Sequence of the first protein:
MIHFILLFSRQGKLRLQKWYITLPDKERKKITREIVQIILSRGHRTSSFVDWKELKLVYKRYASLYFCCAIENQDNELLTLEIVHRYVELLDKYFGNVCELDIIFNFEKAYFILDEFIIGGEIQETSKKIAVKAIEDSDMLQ

This data describes a binding interaction between two proteins.

Interface contacts:
Residue C99 in the first protein interacts with residue L164 in the second protein (closest heavy-atom distance 4.9 Å).
Residue A63 in the first protein is in contact with residue L164 in the second protein (closest heavy-atom distance 4.1 Å).
Residue E100 in the first protein is in contact with residue E160 in the second protein (closest heavy-atom distance 2.5 Å).
Residue Y62 in the first protein contacts residue S163 in the second protein (closest heavy-atom distance 4.6 Å).
Residue Y62 in the first protein interacts with residue L164 in the second protein (closest heavy-atom distance 2.9 Å).
Residue C99 in the first protein contacts residue N161 in the second protein (closest heavy-atom distance 4.5 Å).
Residue E100 in the first protein contacts residue N161 in the second protein (closest heavy-atom distance 4.7 Å).
Residue V98 in the first protein is in contact with residue L164 in the second protein (closest heavy-atom distance 3.1 Å).
Residue E100 in the first protein interacts with residue T162 in the second protein (closest heavy-atom distance 4.3 Å).
Residue L101 in the first protein is in contact with residue E160 in the second protein (closest heavy-atom distance 3.8 Å).
Residue S64 in the first protein is in contact with residue G159 in the second protein (closest heavy-atom distance 4.4 Å).
Residue C99 in the first protein contacts residue S163 in the second protein (closest heavy-atom distance 4.7 Å).
Residue C99 in the first protein contacts residue T162 in the second protein (closest heavy-atom distance 3.5 Å).
Residue V98 in the first protein interacts with residue T162 in the second protein (closest heavy-atom distance 4.0 Å).
Residue C99 in the first protein interacts with residue E160 in the second protein (closest heavy-atom distance 3.5 Å).
Residue V98 in the first protein is in contact with residue S163 in the second protein (closest heavy-atom distance 3.3 Å).

Sequence of the second protein:
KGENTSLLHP